Sequence of chain A:
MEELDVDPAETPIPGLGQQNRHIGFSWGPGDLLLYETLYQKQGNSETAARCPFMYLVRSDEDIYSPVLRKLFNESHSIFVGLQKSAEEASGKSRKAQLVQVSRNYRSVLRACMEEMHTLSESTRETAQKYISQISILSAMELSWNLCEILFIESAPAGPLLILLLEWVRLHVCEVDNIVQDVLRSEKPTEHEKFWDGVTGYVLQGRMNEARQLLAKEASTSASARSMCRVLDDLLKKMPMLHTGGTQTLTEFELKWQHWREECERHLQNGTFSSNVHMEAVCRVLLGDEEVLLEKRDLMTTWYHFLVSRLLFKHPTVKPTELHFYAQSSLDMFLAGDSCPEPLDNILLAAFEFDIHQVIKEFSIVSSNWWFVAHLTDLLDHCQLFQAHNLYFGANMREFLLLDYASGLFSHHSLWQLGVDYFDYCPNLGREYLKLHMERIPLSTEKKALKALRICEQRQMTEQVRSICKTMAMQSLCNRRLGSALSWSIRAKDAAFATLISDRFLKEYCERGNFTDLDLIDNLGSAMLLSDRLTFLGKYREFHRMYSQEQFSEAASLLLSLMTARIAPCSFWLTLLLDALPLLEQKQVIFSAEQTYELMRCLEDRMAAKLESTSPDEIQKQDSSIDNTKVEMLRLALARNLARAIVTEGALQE

Contacts between the two chains:
Residue H781 in chain B contacts residue S525 in chain A (closest heavy-atom distance 3.0 Å).
Residue T774 in chain B is in contact with residue L528 in chain A (closest heavy-atom distance 3.6 Å).
Residue H781 in chain B is in contact with residue G524 in chain A (closest heavy-atom distance 4.8 Å).
Residue F773 in chain B interacts with residue S560 in chain A (closest heavy-atom distance 3.0 Å).
Residue H781 in chain B contacts residue L528 in chain A (closest heavy-atom distance 3.8 Å).
Residue F773 in chain B is in contact with residue T563 in chain A (closest heavy-atom distance 3.3 Å).
Residue V777 in chain B contacts residue M527 in chain A (closest heavy-atom distance 3.5 Å).
Residue F773 in chain B interacts with residue L561 in chain A (closest heavy-atom distance 5.0 Å).
Residue V777 in chain B interacts with residue K538 in chain A (closest heavy-atom distance 3.3 Å).
Residue E780 in chain B interacts with residue K538 in chain A (closest heavy-atom distance 4.0 Å).
Residue A778 in chain B interacts with residue L528 in chain A (closest heavy-atom distance 4.3 Å).
Residue V777 in chain B is in contact with residue L528 in chain A (closest heavy-atom distance 3.6 Å).
Residue E780 in chain B is in contact with residue E541 in chain A (closest heavy-atom distance 4.9 Å).
Residue F773 in chain B interacts with residue A564 in chain A (closest heavy-atom distance 3.5 Å).

Sequence of chain B:
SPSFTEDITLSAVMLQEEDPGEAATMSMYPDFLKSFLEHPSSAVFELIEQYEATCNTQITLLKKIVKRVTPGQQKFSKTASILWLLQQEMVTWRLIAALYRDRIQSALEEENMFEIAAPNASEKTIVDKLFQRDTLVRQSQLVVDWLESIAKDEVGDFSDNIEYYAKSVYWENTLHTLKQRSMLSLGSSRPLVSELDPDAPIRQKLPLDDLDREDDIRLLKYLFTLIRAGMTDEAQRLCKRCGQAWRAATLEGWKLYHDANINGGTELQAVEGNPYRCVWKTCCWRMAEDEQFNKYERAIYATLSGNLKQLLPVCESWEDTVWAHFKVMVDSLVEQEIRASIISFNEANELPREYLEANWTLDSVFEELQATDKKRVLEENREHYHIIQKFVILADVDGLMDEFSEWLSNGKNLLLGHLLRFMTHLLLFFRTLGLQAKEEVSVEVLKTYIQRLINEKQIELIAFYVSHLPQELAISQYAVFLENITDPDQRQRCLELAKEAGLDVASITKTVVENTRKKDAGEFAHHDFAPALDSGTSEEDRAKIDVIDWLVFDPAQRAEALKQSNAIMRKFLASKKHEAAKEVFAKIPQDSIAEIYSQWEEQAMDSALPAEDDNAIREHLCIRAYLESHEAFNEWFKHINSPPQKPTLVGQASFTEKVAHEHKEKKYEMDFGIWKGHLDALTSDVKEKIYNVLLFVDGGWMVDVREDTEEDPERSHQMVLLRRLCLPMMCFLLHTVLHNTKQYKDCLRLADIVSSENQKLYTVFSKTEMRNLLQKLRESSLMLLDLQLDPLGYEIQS

The following describes two proteins that form a bound complex.